Residue-level contacts at the interface:
Residue K103 in the second protein contacts residue V388 in the first protein (closest heavy-atom distance 4.8 Å).
Residue R104 in the second protein contacts residue R392 in the first protein (closest heavy-atom distance 3.7 Å).
Residue F4 in the second protein interacts with residue F390 in the first protein (closest heavy-atom distance 4.0 Å).
Residue L6 in the second protein is in contact with residue I152 in the first protein (closest heavy-atom distance 4.7 Å).
Residue L6 in the second protein is in contact with residue S153 in the first protein (closest heavy-atom distance 4.2 Å).
Residue S123 in the second protein is in contact with residue P157 in the first protein (closest heavy-atom distance 4.6 Å).
Residue F4 in the second protein interacts with residue G181 in the first protein (closest heavy-atom distance 4.5 Å).
Residue L3 in the second protein interacts with residue G181 in the first protein (closest heavy-atom distance 4.1 Å).
Residue T7 in the second protein is in contact with residue L389 in the first protein (closest heavy-atom distance 4.4 Å).
Residue R39 in the second protein is in contact with residue I395 in the first protein (closest heavy-atom distance 3.6 Å).
Residue F132 in the second protein contacts residue V388 in the first protein (closest heavy-atom distance 4.1 Å).
Residue L121 in the second protein contacts residue P157 in the first protein (closest heavy-atom distance 3.9 Å).
Residue R104 in the second protein interacts with residue L389 in the first protein (closest heavy-atom distance 4.5 Å).
Residue K5 in the second protein is in contact with residue P391 in the first protein (closest heavy-atom distance 4.0 Å).
Residue F4 in the second protein contacts residue S149 in the first protein (closest heavy-atom distance 4.0 Å).
Residue F4 in the second protein is in contact with residue Y219 in the first protein (closest heavy-atom distance 3.7 Å).
Residue N58 in the second protein contacts residue P385 in the first protein (closest heavy-atom distance 4.7 Å).
Residue N58 in the second protein is in contact with residue Q24 in the first protein (closest heavy-atom distance 4.3 Å).
Residue L6 in the second protein interacts with residue L389 in the first protein (closest heavy-atom distance 4.8 Å).
Residue N58 in the second protein interacts with residue P387 in the first protein (closest heavy-atom distance 4.5 Å).
Residue F4 in the second protein contacts residue I182 in the first protein (closest heavy-atom distance 4.0 Å).
Residue Y109 in the second protein is in contact with residue V388 in the first protein (closest heavy-atom distance 4.0 Å).
Residue F4 in the second protein is in contact with residue S153 in the first protein (closest heavy-atom distance 3.6 Å).
Residue A56 in the second protein contacts residue Q156 in the first protein (closest heavy-atom distance 4.1 Å).
Residue G57 in the second protein contacts residue N154 in the first protein (closest heavy-atom distance 4.6 Å).
Residue G122 in the second protein interacts with residue P157 in the first protein (closest heavy-atom distance 3.6 Å).
Residue L6 in the second protein interacts with residue F390 in the first protein (closest heavy-atom distance 4.4 Å).
Residue L3 in the second protein contacts residue D179 in the first protein (closest heavy-atom distance 4.5 Å).
Residue F132 in the second protein contacts residue L389 in the first protein (closest heavy-atom distance 4.1 Å).
Residue L6 in the second protein is in contact with residue P391 in the first protein (closest heavy-atom distance 5.0 Å).
Residue A120 in the second protein is in contact with residue Q156 in the first protein (closest heavy-atom distance 4.9 Å).
Residue I59 in the second protein contacts residue V388 in the first protein (closest heavy-atom distance 3.8 Å).
Residue R104 in the second protein contacts residue V388 in the first protein (closest heavy-atom distance 2.4 Å).
Residue N58 in the second protein is in contact with residue Y386 in the first protein (closest heavy-atom distance 4.9 Å).
Residue F4 in the second protein interacts with residue I152 in the first protein (closest heavy-atom distance 4.3 Å).
Residue R104 in the second protein contacts residue P387 in the first protein (closest heavy-atom distance 2.9 Å).
Residue L60 in the second protein contacts residue L389 in the first protein (closest heavy-atom distance 4.2 Å).
Residue G57 in the second protein interacts with residue S153 in the first protein (closest heavy-atom distance 4.1 Å).
Residue K5 in the second protein contacts residue F390 in the first protein (closest heavy-atom distance 4.2 Å).
Residue D55 in the second protein interacts with residue L389 in the first protein (closest heavy-atom distance 3.4 Å).
Residue F4 in the second protein is in contact with residue L180 in the first protein (closest heavy-atom distance 3.8 Å).
Residue G57 in the second protein interacts with residue P387 in the first protein (closest heavy-atom distance 4.5 Å).
Residue R104 in the second protein interacts with residue F390 in the first protein (closest heavy-atom distance 4.0 Å).
Residue G57 in the second protein is in contact with residue Q156 in the first protein (closest heavy-atom distance 4.3 Å).
Residue N58 in the second protein contacts residue N154 in the first protein (closest heavy-atom distance 4.7 Å).
Residue E8 in the second protein contacts residue I395 in the first protein (closest heavy-atom distance 4.6 Å).
Residue L6 in the second protein is in contact with residue Y219 in the first protein (closest heavy-atom distance 3.2 Å).
Residue E8 in the second protein is in contact with residue L389 in the first protein (closest heavy-atom distance 4.7 Å).
Residue G57 in the second protein interacts with residue R155 in the first protein (closest heavy-atom distance 4.8 Å).
Residue V102 in the second protein contacts residue V388 in the first protein (closest heavy-atom distance 4.7 Å).
Residue N58 in the second protein interacts with residue V388 in the first protein (closest heavy-atom distance 3.0 Å).
Residue L60 in the second protein is in contact with residue V388 in the first protein (closest heavy-atom distance 4.7 Å).
Residue R104 in the second protein is in contact with residue Y386 in the first protein (closest heavy-atom distance 3.1 Å).
Residue E8 in the second protein is in contact with residue P391 in the first protein (closest heavy-atom distance 4.3 Å).
Residue L3 in the second protein interacts with residue L180 in the first protein (closest heavy-atom distance 4.0 Å).
Residue N107 in the second protein is in contact with residue R392 in the first protein (closest heavy-atom distance 4.9 Å).

Sequence of the first protein:
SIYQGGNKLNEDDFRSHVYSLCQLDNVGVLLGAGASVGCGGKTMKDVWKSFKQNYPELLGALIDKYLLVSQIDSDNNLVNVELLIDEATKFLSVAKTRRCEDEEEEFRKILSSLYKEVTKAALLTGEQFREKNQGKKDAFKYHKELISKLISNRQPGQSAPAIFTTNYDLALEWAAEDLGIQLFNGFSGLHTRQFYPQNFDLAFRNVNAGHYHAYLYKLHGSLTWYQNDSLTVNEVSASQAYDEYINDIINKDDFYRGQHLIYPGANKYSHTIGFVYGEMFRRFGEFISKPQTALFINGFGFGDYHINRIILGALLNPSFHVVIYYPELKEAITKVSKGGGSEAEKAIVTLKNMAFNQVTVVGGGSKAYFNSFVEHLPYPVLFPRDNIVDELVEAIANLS

Sequence of the second protein:
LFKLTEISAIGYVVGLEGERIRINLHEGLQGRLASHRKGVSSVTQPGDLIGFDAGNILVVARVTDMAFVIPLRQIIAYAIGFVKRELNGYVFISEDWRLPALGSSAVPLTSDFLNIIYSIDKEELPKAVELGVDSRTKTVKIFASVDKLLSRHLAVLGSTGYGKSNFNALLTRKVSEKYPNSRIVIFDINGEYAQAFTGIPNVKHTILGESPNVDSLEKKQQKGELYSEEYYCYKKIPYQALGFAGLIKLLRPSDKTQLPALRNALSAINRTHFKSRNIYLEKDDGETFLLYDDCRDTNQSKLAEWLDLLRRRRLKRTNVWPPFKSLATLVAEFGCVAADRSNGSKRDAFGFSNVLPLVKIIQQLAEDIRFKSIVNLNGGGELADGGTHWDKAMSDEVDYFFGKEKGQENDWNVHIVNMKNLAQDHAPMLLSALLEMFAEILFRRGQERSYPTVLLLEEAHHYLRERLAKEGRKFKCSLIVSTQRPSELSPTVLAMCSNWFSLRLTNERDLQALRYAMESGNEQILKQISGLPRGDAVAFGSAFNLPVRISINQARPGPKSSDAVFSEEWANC

This data describes a binding interaction between two proteins.